Residue-level contacts at the interface:
Residue R55 in chain A is in contact with residue V9 in chain B (closest heavy-atom distance 3.7 Å).

Sequence of chain A:
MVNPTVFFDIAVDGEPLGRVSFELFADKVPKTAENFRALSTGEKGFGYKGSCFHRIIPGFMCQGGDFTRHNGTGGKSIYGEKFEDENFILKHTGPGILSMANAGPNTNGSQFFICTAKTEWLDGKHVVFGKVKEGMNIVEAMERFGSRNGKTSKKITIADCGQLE

Sequence of chain B:
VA

These two protein chains interact to form a complex.